These two protein chains interact to form a complex.

Sequence of protein 2:
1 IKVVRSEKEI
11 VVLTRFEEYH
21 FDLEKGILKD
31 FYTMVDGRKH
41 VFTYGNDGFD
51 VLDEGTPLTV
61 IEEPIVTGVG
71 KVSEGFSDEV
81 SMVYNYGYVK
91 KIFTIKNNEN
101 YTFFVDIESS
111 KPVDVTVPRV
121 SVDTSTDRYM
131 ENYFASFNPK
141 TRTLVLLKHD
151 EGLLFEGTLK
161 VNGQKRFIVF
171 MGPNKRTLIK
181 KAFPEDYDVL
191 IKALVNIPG

Sequence of protein 1:
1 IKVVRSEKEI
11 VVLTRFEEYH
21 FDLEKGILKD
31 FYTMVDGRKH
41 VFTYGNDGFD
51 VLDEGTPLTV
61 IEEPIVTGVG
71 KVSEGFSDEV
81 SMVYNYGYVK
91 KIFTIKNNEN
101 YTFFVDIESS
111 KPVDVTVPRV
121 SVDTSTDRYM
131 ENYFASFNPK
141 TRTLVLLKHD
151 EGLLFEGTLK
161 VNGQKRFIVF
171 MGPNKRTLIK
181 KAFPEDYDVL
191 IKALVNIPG

Interface contacts:
Residue S77 in protein 1 contacts residue K181 in protein 2 (closest heavy-atom distance 4.1 Å).
Residue K71 in protein 1 contacts residue K180 in protein 2 (closest heavy-atom distance 3.3 Å).
Residue V72 in protein 1 interacts with residue K181 in protein 2 (closest heavy-atom distance 4.0 Å).
Residue G70 in protein 1 is in contact with residue K181 in protein 2 (closest heavy-atom distance 3.1 Å).
Residue K71 in protein 1 interacts with residue K181 in protein 2 (closest heavy-atom distance 3.7 Å).